Sequence of protein 2:
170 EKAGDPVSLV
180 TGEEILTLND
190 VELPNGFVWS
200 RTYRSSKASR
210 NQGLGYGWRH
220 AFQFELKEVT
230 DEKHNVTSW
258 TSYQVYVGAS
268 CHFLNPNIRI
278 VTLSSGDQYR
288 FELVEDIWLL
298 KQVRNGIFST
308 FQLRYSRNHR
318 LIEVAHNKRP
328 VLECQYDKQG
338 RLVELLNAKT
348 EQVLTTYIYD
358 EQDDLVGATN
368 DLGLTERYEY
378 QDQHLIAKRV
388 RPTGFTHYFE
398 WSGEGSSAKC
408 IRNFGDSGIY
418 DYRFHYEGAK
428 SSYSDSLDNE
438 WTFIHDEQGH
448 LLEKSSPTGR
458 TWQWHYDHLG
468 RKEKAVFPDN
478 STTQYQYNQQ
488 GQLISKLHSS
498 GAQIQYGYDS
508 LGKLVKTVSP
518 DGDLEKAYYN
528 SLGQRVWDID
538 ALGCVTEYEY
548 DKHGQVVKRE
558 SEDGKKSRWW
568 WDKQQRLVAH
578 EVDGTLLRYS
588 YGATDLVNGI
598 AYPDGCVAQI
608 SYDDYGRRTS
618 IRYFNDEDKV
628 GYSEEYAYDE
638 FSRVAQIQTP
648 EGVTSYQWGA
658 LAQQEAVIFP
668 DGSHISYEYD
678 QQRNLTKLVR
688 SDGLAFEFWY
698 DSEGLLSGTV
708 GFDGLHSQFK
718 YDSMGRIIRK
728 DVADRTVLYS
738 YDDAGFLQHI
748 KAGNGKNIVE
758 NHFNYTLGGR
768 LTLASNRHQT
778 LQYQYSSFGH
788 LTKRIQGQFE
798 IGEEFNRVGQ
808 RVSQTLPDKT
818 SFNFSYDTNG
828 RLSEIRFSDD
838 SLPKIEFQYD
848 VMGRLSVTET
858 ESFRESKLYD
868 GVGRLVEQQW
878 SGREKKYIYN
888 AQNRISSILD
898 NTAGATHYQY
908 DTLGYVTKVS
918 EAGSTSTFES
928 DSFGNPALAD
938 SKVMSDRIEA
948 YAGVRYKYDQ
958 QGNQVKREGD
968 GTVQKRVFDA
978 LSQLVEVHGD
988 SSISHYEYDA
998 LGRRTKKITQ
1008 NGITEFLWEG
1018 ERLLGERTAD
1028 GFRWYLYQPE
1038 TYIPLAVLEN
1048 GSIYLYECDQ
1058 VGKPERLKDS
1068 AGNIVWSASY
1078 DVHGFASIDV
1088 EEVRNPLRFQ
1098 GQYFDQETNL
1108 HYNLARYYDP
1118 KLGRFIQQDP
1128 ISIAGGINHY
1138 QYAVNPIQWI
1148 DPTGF

Contacts between the two chains:
Residue Y629 in protein 2 contacts residue R60 in protein 1 (closest heavy-atom distance 3.3 Å).
Residue Q531 in protein 2 contacts residue Y78 in protein 1 (closest heavy-atom distance 3.3 Å).
Residue Y503 in protein 2 contacts residue D85 in protein 1 (closest heavy-atom distance 3.6 Å).
Residue R615 in protein 2 contacts residue L9 in protein 1 (closest heavy-atom distance 3.3 Å).
Residue I724 in protein 2 interacts with residue A33 in protein 1 (closest heavy-atom distance 3.4 Å).
Residue Y633 in protein 2 contacts residue L13 in protein 1 (closest heavy-atom distance 3.7 Å).
Residue R767 in protein 2 interacts with residue G43 in protein 1 (closest heavy-atom distance 3.2 Å).
Residue G1017 in protein 2 is in contact with residue E41 in protein 1 (closest heavy-atom distance 3.6 Å).
Residue Y1139 in protein 2 interacts with residue K56 in protein 1 (closest heavy-atom distance 3.4 Å).
Residue R851 in protein 2 contacts residue Y63 in protein 1 (closest heavy-atom distance 3.3 Å).
Residue V553 in protein 2 is in contact with residue F77 in protein 1 (closest heavy-atom distance 3.6 Å).
Residue I1130 in protein 2 is in contact with residue V22 in protein 1 (closest heavy-atom distance 3.3 Å).
Residue Y653 in protein 2 is in contact with residue Y16 in protein 1 (closest heavy-atom distance 3.3 Å).
Residue I1147 in protein 2 interacts with residue K56 in protein 1 (closest heavy-atom distance 3.3 Å).
Residue E1018 in protein 2 is in contact with residue K52 in protein 1 (closest heavy-atom distance 3.1 Å).
Residue G1132 in protein 2 contacts residue Q19 in protein 1 (closest heavy-atom distance 3.5 Å).
Residue L702 in protein 2 contacts residue Q29 in protein 1 (closest heavy-atom distance 3.5 Å).
Residue Y736 in protein 2 interacts with residue E36 in protein 1 (closest heavy-atom distance 2.3 Å).
Residue R532 in protein 2 contacts residue I81 in protein 1 (closest heavy-atom distance 3.3 Å).
Residue F1152 in protein 2 contacts residue K52 in protein 1 (closest heavy-atom distance 3.5 Å).
Residue Y780 in protein 2 contacts residue E41 in protein 1 (closest heavy-atom distance 3.4 Å).
Residue R532 in protein 2 contacts residue Y78 in protein 1 (closest heavy-atom distance 3.4 Å).
Residue G870 in protein 2 interacts with residue Y61 in protein 1 (closest heavy-atom distance 3.0 Å).
Residue E1037 in protein 2 interacts with residue V48 in protein 1 (closest heavy-atom distance 3.4 Å).
Residue Y545 in protein 2 contacts residue F77 in protein 1 (closest heavy-atom distance 3.6 Å).
Residue E1018 in protein 2 is in contact with residue R51 in protein 1 (closest heavy-atom distance 3.3 Å).
Residue Y782 in protein 2 interacts with residue D42 in protein 1 (closest heavy-atom distance 3.6 Å).
Residue Y718 in protein 2 is in contact with residue Q29 in protein 1 (closest heavy-atom distance 3.3 Å).
Residue R532 in protein 2 is in contact with residue R79 in protein 1 (closest heavy-atom distance 3.0 Å).
Residue Y762 in protein 2 interacts with residue D42 in protein 1 (closest heavy-atom distance 3.0 Å).
Residue E1018 in protein 2 is in contact with residue I50 in protein 1 (closest heavy-atom distance 3.6 Å).
Residue L1111 in protein 2 interacts with residue K52 in protein 1 (closest heavy-atom distance 3.5 Å).
Residue E191 in protein 2 interacts with residue R8 in protein 1 (closest heavy-atom distance 3.5 Å).
Residue F1152 in protein 2 is in contact with residue S37 in protein 1 (closest heavy-atom distance 3.5 Å).
Residue T646 in protein 2 contacts residue Y16 in protein 1 (closest heavy-atom distance 3.5 Å).
Residue I1147 in protein 2 contacts residue N57 in protein 1 (closest heavy-atom distance 3.3 Å).
Residue T651 in protein 2 interacts with residue Y16 in protein 1 (closest heavy-atom distance 3.5 Å).
Residue G1133 in protein 2 is in contact with residue Q19 in protein 1 (closest heavy-atom distance 3.2 Å).
Residue P1127 in protein 2 contacts residue S37 in protein 1 (closest heavy-atom distance 3.6 Å).
Residue Y736 in protein 2 interacts with residue A33 in protein 1 (closest heavy-atom distance 3.6 Å).
Residue Y674 in protein 2 interacts with residue D21 in protein 1 (closest heavy-atom distance 2.6 Å).
Residue E522 in protein 2 contacts residue N82 in protein 1 (closest heavy-atom distance 2.8 Å).
Residue D1148 in protein 2 interacts with residue G55 in protein 1 (closest heavy-atom distance 3.5 Å).
Residue Y635 in protein 2 is in contact with residue L9 in protein 1 (closest heavy-atom distance 3.6 Å).
Residue W1146 in protein 2 is in contact with residue N57 in protein 1 (closest heavy-atom distance 3.6 Å).
Residue D1148 in protein 2 interacts with residue K56 in protein 1 (closest heavy-atom distance 3.3 Å).
Residue F1152 in protein 2 interacts with residue N54 in protein 1 (closest heavy-atom distance 3.1 Å).
Residue A1131 in protein 2 is in contact with residue S20 in protein 1 (closest heavy-atom distance 3.4 Å).
Residue D537 in protein 2 contacts residue R79 in protein 1 (closest heavy-atom distance 3.6 Å).
Residue G806 in protein 2 interacts with residue R45 in protein 1 (closest heavy-atom distance 3.6 Å).
Residue Y782 in protein 2 interacts with residue G43 in protein 1 (closest heavy-atom distance 2.9 Å).
Residue G1132 in protein 2 is in contact with residue K56 in protein 1 (closest heavy-atom distance 3.4 Å).
Residue K727 in protein 2 is in contact with residue A33 in protein 1 (closest heavy-atom distance 3.4 Å).
Residue Y417 in protein 2 contacts residue C2 in protein 1 (closest heavy-atom distance 3.5 Å).
Residue Y782 in protein 2 is in contact with residue V44 in protein 1 (closest heavy-atom distance 3.4 Å).
Residue Y1039 in protein 2 interacts with residue V48 in protein 1 (closest heavy-atom distance 3.3 Å).
Residue P1036 in protein 2 is in contact with residue Q47 in protein 1 (closest heavy-atom distance 2.9 Å).
Residue E1037 in protein 2 contacts residue K49 in protein 1 (closest heavy-atom distance 3.5 Å).
Residue S639 in protein 2 is in contact with residue L6 in protein 1 (closest heavy-atom distance 3.3 Å).
Residue Q1145 in protein 2 interacts with residue N58 in protein 1 (closest heavy-atom distance 3.0 Å).

This data describes a binding interaction between two proteins.

Sequence of protein 1:
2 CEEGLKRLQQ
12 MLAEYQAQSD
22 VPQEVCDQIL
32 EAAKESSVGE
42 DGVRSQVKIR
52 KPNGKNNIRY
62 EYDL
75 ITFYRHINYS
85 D